This data describes a binding interaction between two proteins.

Sequence of chain B:
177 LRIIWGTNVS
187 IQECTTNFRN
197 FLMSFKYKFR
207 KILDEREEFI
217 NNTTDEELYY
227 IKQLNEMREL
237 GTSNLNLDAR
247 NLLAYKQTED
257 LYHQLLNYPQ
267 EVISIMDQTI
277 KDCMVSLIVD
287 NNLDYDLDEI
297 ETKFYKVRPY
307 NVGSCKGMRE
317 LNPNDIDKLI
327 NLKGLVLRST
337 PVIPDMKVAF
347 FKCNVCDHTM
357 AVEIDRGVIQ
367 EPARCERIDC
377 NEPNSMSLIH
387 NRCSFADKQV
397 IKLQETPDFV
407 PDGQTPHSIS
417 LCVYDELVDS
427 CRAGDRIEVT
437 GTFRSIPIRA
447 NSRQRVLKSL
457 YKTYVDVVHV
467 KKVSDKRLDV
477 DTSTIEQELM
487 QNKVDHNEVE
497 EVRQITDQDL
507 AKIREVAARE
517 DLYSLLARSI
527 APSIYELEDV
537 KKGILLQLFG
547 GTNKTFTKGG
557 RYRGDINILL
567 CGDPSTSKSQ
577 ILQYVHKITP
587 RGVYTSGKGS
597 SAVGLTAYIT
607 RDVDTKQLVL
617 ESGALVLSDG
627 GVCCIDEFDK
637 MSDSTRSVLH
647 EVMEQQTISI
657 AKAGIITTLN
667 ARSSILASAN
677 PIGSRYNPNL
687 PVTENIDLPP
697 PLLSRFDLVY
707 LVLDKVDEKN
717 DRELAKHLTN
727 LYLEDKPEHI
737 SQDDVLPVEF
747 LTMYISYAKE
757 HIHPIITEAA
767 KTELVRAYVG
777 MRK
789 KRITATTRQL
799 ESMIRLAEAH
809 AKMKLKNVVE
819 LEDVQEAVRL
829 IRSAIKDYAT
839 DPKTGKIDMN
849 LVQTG

Interface contacts:
Residue R195 in chain B contacts residue P514 in chain A (closest heavy-atom distance 3.8 Å).
Residue S282 in chain B contacts residue T515 in chain A (closest heavy-atom distance 3.5 Å).
Residue D286 in chain B interacts with residue R665 in chain A (closest heavy-atom distance 3.0 Å).
Residue N196 in chain B contacts residue K667 in chain A (closest heavy-atom distance 2.8 Å).
Residue I179 in chain B is in contact with residue L530 in chain A (closest heavy-atom distance 3.9 Å).
Residue S270 in chain B is in contact with residue N523 in chain A (closest heavy-atom distance 3.5 Å).
Residue I187 in chain B is in contact with residue M524 in chain A (closest heavy-atom distance 3.6 Å).
Residue R373 in chain B interacts with residue D250 in chain A (closest heavy-atom distance 3.0 Å).
Residue K202 in chain B contacts residue S682 in chain A (closest heavy-atom distance 3.9 Å).
Residue E267 in chain B contacts residue L527 in chain A (closest heavy-atom distance 3.5 Å).
Residue K277 in chain B interacts with residue V519 in chain A (closest heavy-atom distance 3.6 Å).
Residue H354 in chain B is in contact with residue D250 in chain A (closest heavy-atom distance 3.0 Å).
Residue I179 in chain B interacts with residue V532 in chain A (closest heavy-atom distance 2.5 Å).
Residue Q274 in chain B contacts residue M524 in chain A (closest heavy-atom distance 3.8 Å).
Residue W181 in chain B is in contact with residue V532 in chain A (closest heavy-atom distance 3.9 Å).
Residue I187 in chain B is in contact with residue L527 in chain A (closest heavy-atom distance 3.8 Å).
Residue T355 in chain B interacts with residue R249 in chain A (closest heavy-atom distance 3.5 Å).
Residue R388 in chain B is in contact with residue D248 in chain A (closest heavy-atom distance 3.0 Å).
Residue E372 in chain B interacts with residue K254 in chain A (closest heavy-atom distance 3.2 Å).
Residue L224 in chain B contacts residue K679 in chain A (closest heavy-atom distance 4.0 Å).
Residue T355 in chain B is in contact with residue D248 in chain A (closest heavy-atom distance 2.3 Å).
Residue M199 in chain B interacts with residue K679 in chain A (closest heavy-atom distance 2.6 Å).
Residue Q274 in chain B interacts with residue S521 in chain A (closest heavy-atom distance 3.4 Å).
Residue R178 in chain B contacts residue V532 in chain A (closest heavy-atom distance 3.3 Å).
Residue I179 in chain B interacts with residue D533 in chain A (closest heavy-atom distance 3.9 Å).
Residue I179 in chain B is in contact with residue L536 in chain A (closest heavy-atom distance 3.2 Å).
Residue D286 in chain B interacts with residue T515 in chain A (closest heavy-atom distance 2.8 Å).
Residue D278 in chain B is in contact with residue A517 in chain A (closest heavy-atom distance 2.5 Å).
Residue N196 in chain B interacts with residue V666 in chain A (closest heavy-atom distance 3.6 Å).
Residue N184 in chain B contacts residue V538 in chain A (closest heavy-atom distance 3.0 Å).
Residue W181 in chain B interacts with residue L536 in chain A (closest heavy-atom distance 3.5 Å).
Residue D353 in chain B contacts residue D248 in chain A (closest heavy-atom distance 3.3 Å).
Residue W181 in chain B interacts with residue L530 in chain A (closest heavy-atom distance 2.7 Å).
Residue Q274 in chain B is in contact with residue V519 in chain A (closest heavy-atom distance 3.3 Å).
Residue Q274 in chain B contacts residue M520 in chain A (closest heavy-atom distance 3.9 Å).
Residue I180 in chain B interacts with residue L530 in chain A (closest heavy-atom distance 3.6 Å).
Residue R195 in chain B is in contact with residue T515 in chain A (closest heavy-atom distance 2.5 Å).
Residue D375 in chain B interacts with residue D250 in chain A (closest heavy-atom distance 3.5 Å).
Residue S200 in chain B contacts residue K679 in chain A (closest heavy-atom distance 3.6 Å).
Residue V281 in chain B contacts residue A517 in chain A (closest heavy-atom distance 3.9 Å).
Residue M199 in chain B contacts residue V666 in chain A (closest heavy-atom distance 3.8 Å).
Residue M199 in chain B interacts with residue R665 in chain A (closest heavy-atom distance 3.4 Å).
Residue I187 in chain B contacts residue M531 in chain A (closest heavy-atom distance 3.8 Å).
Residue L177 in chain B interacts with residue R534 in chain A (closest heavy-atom distance 3.9 Å).
Residue E372 in chain B interacts with residue T253 in chain A (closest heavy-atom distance 3.8 Å).
Residue I180 in chain B contacts residue M531 in chain A (closest heavy-atom distance 3.8 Å).
Residue D278 in chain B interacts with residue T515 in chain A (closest heavy-atom distance 3.5 Å).
Residue R178 in chain B is in contact with residue M531 in chain A (closest heavy-atom distance 3.1 Å).
Residue E297 in chain B contacts residue V519 in chain A (closest heavy-atom distance 3.3 Å).
Residue I271 in chain B interacts with residue M524 in chain A (closest heavy-atom distance 3.6 Å).
Residue K202 in chain B interacts with residue E678 in chain A (closest heavy-atom distance 2.5 Å).
Residue I179 in chain B interacts with residue V538 in chain A (closest heavy-atom distance 3.9 Å).
Residue E297 in chain B is in contact with residue S518 in chain A (closest heavy-atom distance 3.3 Å).
Residue E372 in chain B interacts with residue R249 in chain A (closest heavy-atom distance 3.1 Å).
Residue I179 in chain B contacts residue M531 in chain A (closest heavy-atom distance 3.1 Å).
Residue K204 in chain B is in contact with residue E678 in chain A (closest heavy-atom distance 3.2 Å).
Residue E359 in chain B contacts residue K522 in chain A (closest heavy-atom distance 3.7 Å).
Residue D278 in chain B is in contact with residue R516 in chain A (closest heavy-atom distance 3.1 Å).
Residue H354 in chain B contacts residue R249 in chain A (closest heavy-atom distance 3.4 Å).
Residue S186 in chain B contacts residue R534 in chain A (closest heavy-atom distance 3.8 Å).

Sequence of chain A:
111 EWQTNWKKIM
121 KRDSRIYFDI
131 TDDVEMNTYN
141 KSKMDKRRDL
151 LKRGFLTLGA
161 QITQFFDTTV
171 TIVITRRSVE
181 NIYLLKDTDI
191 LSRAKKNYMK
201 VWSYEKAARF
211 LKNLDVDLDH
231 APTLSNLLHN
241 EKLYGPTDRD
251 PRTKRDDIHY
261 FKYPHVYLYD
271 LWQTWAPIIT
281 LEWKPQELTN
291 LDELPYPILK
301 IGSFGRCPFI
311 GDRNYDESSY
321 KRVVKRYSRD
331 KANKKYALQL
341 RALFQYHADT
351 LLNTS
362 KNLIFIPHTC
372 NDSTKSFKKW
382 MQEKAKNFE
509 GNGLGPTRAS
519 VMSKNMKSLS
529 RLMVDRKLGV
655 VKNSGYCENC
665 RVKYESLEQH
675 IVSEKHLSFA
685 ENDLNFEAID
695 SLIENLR